Sequence of protein 2:
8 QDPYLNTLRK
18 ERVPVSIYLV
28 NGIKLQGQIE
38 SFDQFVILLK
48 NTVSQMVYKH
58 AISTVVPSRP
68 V

This data describes a binding interaction between two proteins.

Sequence of protein 1:
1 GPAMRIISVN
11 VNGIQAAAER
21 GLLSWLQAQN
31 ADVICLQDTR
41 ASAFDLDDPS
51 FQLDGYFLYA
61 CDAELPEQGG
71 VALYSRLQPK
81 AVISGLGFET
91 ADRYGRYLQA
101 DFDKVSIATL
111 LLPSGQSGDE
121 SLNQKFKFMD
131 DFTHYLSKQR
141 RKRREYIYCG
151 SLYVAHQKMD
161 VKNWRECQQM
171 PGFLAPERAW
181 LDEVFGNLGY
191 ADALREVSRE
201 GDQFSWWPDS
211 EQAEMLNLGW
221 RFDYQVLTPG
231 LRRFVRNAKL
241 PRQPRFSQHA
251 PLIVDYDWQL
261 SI

Interface contacts:
Residue R140 in protein 1 contacts residue R19 in protein 2 (closest heavy-atom distance 3.1 Å).
Residue N187 in protein 1 interacts with residue E37 in protein 2 (closest heavy-atom distance 4.5 Å).
Residue R141 in protein 1 contacts residue R19 in protein 2 (closest heavy-atom distance 4.2 Å).
Residue R141 in protein 1 interacts with residue Q35 in protein 2 (closest heavy-atom distance 3.0 Å).